Sequence of chain A:
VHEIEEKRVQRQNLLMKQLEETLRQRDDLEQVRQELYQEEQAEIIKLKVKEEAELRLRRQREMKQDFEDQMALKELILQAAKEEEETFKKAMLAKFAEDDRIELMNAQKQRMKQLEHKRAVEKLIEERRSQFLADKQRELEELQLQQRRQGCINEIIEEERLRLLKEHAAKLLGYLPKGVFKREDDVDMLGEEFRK

Sequence of chain B:
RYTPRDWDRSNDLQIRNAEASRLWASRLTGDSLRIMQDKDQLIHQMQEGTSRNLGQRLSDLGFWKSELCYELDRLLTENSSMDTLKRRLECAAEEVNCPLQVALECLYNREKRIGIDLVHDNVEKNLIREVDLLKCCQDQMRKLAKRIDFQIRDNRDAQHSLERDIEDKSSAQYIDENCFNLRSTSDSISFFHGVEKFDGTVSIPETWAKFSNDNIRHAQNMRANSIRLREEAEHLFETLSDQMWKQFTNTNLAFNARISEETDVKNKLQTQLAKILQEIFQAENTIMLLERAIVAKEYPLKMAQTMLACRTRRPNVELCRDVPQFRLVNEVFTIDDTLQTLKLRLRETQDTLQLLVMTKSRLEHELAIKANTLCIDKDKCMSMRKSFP

This data describes a binding interaction between two proteins.

Residue-level contacts at the interface:
Residue R316 in chain B interacts with residue F481 in chain A (closest heavy-atom distance 4.0 Å).
Residue A312 in chain B is in contact with residue F481 in chain A (closest heavy-atom distance 4.8 Å).
Residue N309 in chain B is in contact with residue G478 in chain A (closest heavy-atom distance 2.8 Å).
Residue N309 in chain B interacts with residue E479 in chain A (closest heavy-atom distance 3.8 Å).
Residue N313 in chain B contacts residue L477 in chain A (closest heavy-atom distance 3.1 Å).
Residue R316 in chain B is in contact with residue L477 in chain A (closest heavy-atom distance 3.3 Å).
Residue R235 in chain B interacts with residue D475 in chain A (closest heavy-atom distance 3.0 Å).
Residue R305 in chain B interacts with residue R482 in chain A (closest heavy-atom distance 4.6 Å).
Residue N309 in chain B is in contact with residue F481 in chain A (closest heavy-atom distance 4.9 Å).
Residue N313 in chain B is in contact with residue G478 in chain A (closest heavy-atom distance 3.2 Å).
Residue N309 in chain B contacts residue R482 in chain A (closest heavy-atom distance 2.3 Å).